Sequence of the first protein:
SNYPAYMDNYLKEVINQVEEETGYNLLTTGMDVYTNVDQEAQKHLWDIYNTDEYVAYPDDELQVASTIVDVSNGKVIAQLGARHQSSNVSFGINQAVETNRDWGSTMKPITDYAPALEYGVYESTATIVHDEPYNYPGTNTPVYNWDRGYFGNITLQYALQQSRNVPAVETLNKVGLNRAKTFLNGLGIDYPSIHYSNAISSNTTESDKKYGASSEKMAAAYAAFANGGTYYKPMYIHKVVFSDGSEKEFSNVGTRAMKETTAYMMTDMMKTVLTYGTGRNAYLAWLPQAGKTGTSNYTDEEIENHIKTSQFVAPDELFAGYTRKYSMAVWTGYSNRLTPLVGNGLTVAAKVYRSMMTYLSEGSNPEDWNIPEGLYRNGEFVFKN

This data describes a binding interaction between two proteins.

Sequence of the second protein:
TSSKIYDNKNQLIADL

Contacts between the two chains:
Residue V33 in the first protein contacts residue I5 in the second protein (closest heavy-atom distance 3.3 Å).
Residue L26 in the first protein contacts residue L16 in the second protein (closest heavy-atom distance 3.0 Å).
Residue M31 in the first protein is in contact with residue S3 in the second protein (closest heavy-atom distance 2.9 Å).
Residue L11 in the first protein is in contact with residue A14 in the second protein (closest heavy-atom distance 4.0 Å).
Residue V37 in the first protein is in contact with residue N8 in the second protein (closest heavy-atom distance 3.1 Å).
Residue M31 in the first protein interacts with residue S2 in the second protein (closest heavy-atom distance 3.9 Å).
Residue N2 in the first protein is in contact with residue I13 in the second protein (closest heavy-atom distance 4.9 Å).
Residue F91 in the first protein is in contact with residue L16 in the second protein (closest heavy-atom distance 4.9 Å).
Residue Q39 in the first protein interacts with residue D7 in the second protein (closest heavy-atom distance 3.3 Å).
Residue Q39 in the first protein contacts residue I13 in the second protein (closest heavy-atom distance 3.4 Å).
Residue T35 in the first protein interacts with residue I5 in the second protein (closest heavy-atom distance 3.8 Å).
Residue T28 in the first protein contacts residue T1 in the second protein (closest heavy-atom distance 3.0 Å).
Residue Y34 in the first protein interacts with residue D7 in the second protein (closest heavy-atom distance 4.5 Å).
Residue V37 in the first protein interacts with residue Y6 in the second protein (closest heavy-atom distance 5.0 Å).
Residue D32 in the first protein contacts residue Y6 in the second protein (closest heavy-atom distance 4.5 Å).
Residue H238 in the first protein contacts residue N10 in the second protein (closest heavy-atom distance 4.4 Å).
Residue D32 in the first protein interacts with residue S3 in the second protein (closest heavy-atom distance 5.0 Å).
Residue D32 in the first protein is in contact with residue K4 in the second protein (closest heavy-atom distance 3.3 Å).
Residue I15 in the first protein interacts with residue L16 in the second protein (closest heavy-atom distance 4.7 Å).
Residue G30 in the first protein interacts with residue T1 in the second protein (closest heavy-atom distance 3.7 Å).
Residue Y3 in the first protein interacts with residue I13 in the second protein (closest heavy-atom distance 4.4 Å).
Residue N2 in the first protein is in contact with residue A14 in the second protein (closest heavy-atom distance 4.0 Å).
Residue V37 in the first protein is in contact with residue I13 in the second protein (closest heavy-atom distance 3.8 Å).
Residue V37 in the first protein is in contact with residue D7 in the second protein (closest heavy-atom distance 3.4 Å).
Residue Y34 in the first protein contacts residue Y6 in the second protein (closest heavy-atom distance 3.7 Å).
Residue M7 in the first protein interacts with residue I13 in the second protein (closest heavy-atom distance 3.6 Å).
Residue Q39 in the first protein contacts residue Q11 in the second protein (closest heavy-atom distance 3.1 Å).
Residue L27 in the first protein is in contact with residue T1 in the second protein (closest heavy-atom distance 3.7 Å).
Residue V33 in the first protein is in contact with residue Y6 in the second protein (closest heavy-atom distance 2.7 Å).
Residue P4 in the first protein interacts with residue I13 in the second protein (closest heavy-atom distance 3.4 Å).
Residue T35 in the first protein contacts residue Y6 in the second protein (closest heavy-atom distance 2.8 Å).
Residue G30 in the first protein is in contact with residue S3 in the second protein (closest heavy-atom distance 3.5 Å).
Residue T35 in the first protein contacts residue N8 in the second protein (closest heavy-atom distance 3.3 Å).
Residue Y34 in the first protein is in contact with residue N10 in the second protein (closest heavy-atom distance 3.3 Å).
Residue L26 in the first protein interacts with residue S3 in the second protein (closest heavy-atom distance 2.9 Å).
Residue V14 in the first protein contacts residue I5 in the second protein (closest heavy-atom distance 4.7 Å).
Residue N36 in the first protein interacts with residue N8 in the second protein (closest heavy-atom distance 3.7 Å).
Residue L27 in the first protein contacts residue L16 in the second protein (closest heavy-atom distance 3.7 Å).
Residue M31 in the first protein interacts with residue K4 in the second protein (closest heavy-atom distance 3.0 Å).
Residue V33 in the first protein is in contact with residue K4 in the second protein (closest heavy-atom distance 2.9 Å).
Residue N2 in the first protein is in contact with residue D15 in the second protein (closest heavy-atom distance 2.6 Å).
Residue L26 in the first protein contacts residue I5 in the second protein (closest heavy-atom distance 4.3 Å).
Residue D38 in the first protein interacts with residue N8 in the second protein (closest heavy-atom distance 3.6 Å).
Residue T35 in the first protein is in contact with residue D7 in the second protein (closest heavy-atom distance 3.1 Å).
Residue T29 in the first protein interacts with residue S3 in the second protein (closest heavy-atom distance 2.8 Å).
Residue Q39 in the first protein interacts with residue N8 in the second protein (closest heavy-atom distance 4.5 Å).
Residue N2 in the first protein is in contact with residue L16 in the second protein (closest heavy-atom distance 4.5 Å).
Residue L26 in the first protein interacts with residue T1 in the second protein (closest heavy-atom distance 4.5 Å).
Residue T35 in the first protein is in contact with residue I13 in the second protein (closest heavy-atom distance 4.0 Å).
Residue L11 in the first protein is in contact with residue I5 in the second protein (closest heavy-atom distance 3.9 Å).
Residue G30 in the first protein interacts with residue S2 in the second protein (closest heavy-atom distance 3.4 Å).
Residue Q39 in the first protein is in contact with residue L12 in the second protein (closest heavy-atom distance 4.9 Å).
Residue D38 in the first protein contacts residue K9 in the second protein (closest heavy-atom distance 3.6 Å).
Residue Y3 in the first protein is in contact with residue A14 in the second protein (closest heavy-atom distance 3.8 Å).
Residue T29 in the first protein is in contact with residue T1 in the second protein (closest heavy-atom distance 3.2 Å).